The following describes two proteins that form a bound complex.

Sequence of chain B:
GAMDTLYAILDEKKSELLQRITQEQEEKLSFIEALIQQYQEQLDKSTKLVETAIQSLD

Residue-level contacts at the interface:
Residue I21 in chain B contacts residue S15 in chain A (closest heavy-atom distance 3.9 Å).
Residue L18 in chain B is in contact with residue A8 in chain A (closest heavy-atom distance 3.2 Å).
Residue L18 in chain B contacts residue D11 in chain A (closest heavy-atom distance 3.5 Å).
Residue L18 in chain B interacts with residue E12 in chain A (closest heavy-atom distance 3.4 Å).
Residue E33 in chain B contacts residue Q25 in chain A (closest heavy-atom distance 2.4 Å).
Residue T22 in chain B is in contact with residue L18 in chain A (closest heavy-atom distance 3.9 Å).
Residue Q25 in chain B interacts with residue S15 in chain A (closest heavy-atom distance 2.5 Å).
Residue L18 in chain B interacts with residue S15 in chain A (closest heavy-atom distance 4.1 Å).
Residue L29 in chain B contacts residue I21 in chain A (closest heavy-atom distance 3.6 Å).
Residue Q19 in chain B is in contact with residue D11 in chain A (closest heavy-atom distance 2.4 Å).
Residue L43 in chain B interacts with residue I36 in chain A (closest heavy-atom distance 3.8 Å).
Residue K28 in chain B interacts with residue T22 in chain A (closest heavy-atom distance 4.2 Å).
Residue V50 in chain B interacts with residue L43 in chain A (closest heavy-atom distance 3.7 Å).
Residue K14 in chain B contacts residue E12 in chain A (closest heavy-atom distance 4.9 Å).
Residue Q25 in chain B interacts with residue L18 in chain A (closest heavy-atom distance 3.6 Å).
Residue Q40 in chain B is in contact with residue K28 in chain A (closest heavy-atom distance 4.4 Å).
Residue E26 in chain B interacts with residue K14 in chain A (closest heavy-atom distance 2.7 Å).
Residue Q40 in chain B contacts residue I32 in chain A (closest heavy-atom distance 4.0 Å).
Residue K28 in chain B contacts residue E26 in chain A (closest heavy-atom distance 2.7 Å).
Residue L29 in chain B is in contact with residue Q25 in chain A (closest heavy-atom distance 4.0 Å).
Residue Y39 in chain B is in contact with residue E33 in chain A (closest heavy-atom distance 3.3 Å).
Residue I36 in chain B is in contact with residue Q25 in chain A (closest heavy-atom distance 3.4 Å).
Residue I32 in chain B contacts residue L29 in chain A (closest heavy-atom distance 4.2 Å).
Residue T22 in chain B interacts with residue K14 in chain A (closest heavy-atom distance 3.5 Å).
Residue T22 in chain B contacts residue S15 in chain A (closest heavy-atom distance 4.0 Å).
Residue L29 in chain B is in contact with residue L18 in chain A (closest heavy-atom distance 4.2 Å).
Residue S15 in chain B is in contact with residue A8 in chain A (closest heavy-atom distance 4.4 Å).
Residue Y39 in chain B interacts with residue I32 in chain A (closest heavy-atom distance 3.9 Å).
Residue L43 in chain B interacts with residue Y39 in chain A (closest heavy-atom distance 3.6 Å).
Residue S46 in chain B interacts with residue Y39 in chain A (closest heavy-atom distance 3.6 Å).
Residue L43 in chain B interacts with residue L35 in chain A (closest heavy-atom distance 4.5 Å).
Residue Q25 in chain B interacts with residue T22 in chain A (closest heavy-atom distance 4.4 Å).
Residue I32 in chain B contacts residue T22 in chain A (closest heavy-atom distance 4.1 Å).
Residue Y39 in chain B interacts with residue L29 in chain A (closest heavy-atom distance 3.5 Å).
Residue L35 in chain B contacts residue L29 in chain A (closest heavy-atom distance 4.1 Å).
Residue L29 in chain B contacts residue T22 in chain A (closest heavy-atom distance 3.6 Å).
Residue Q25 in chain B contacts residue Q19 in chain A (closest heavy-atom distance 3.5 Å).
Residue I36 in chain B contacts residue K28 in chain A (closest heavy-atom distance 4.0 Å).
Residue V50 in chain B contacts residue Y39 in chain A (closest heavy-atom distance 3.4 Å).
Residue Y39 in chain B contacts residue I36 in chain A (closest heavy-atom distance 3.8 Å).
Residue I36 in chain B is in contact with residue I32 in chain A (closest heavy-atom distance 3.7 Å).
Residue T47 in chain B contacts residue Y39 in chain A (closest heavy-atom distance 3.7 Å).
Residue I32 in chain B is in contact with residue E26 in chain A (closest heavy-atom distance 3.8 Å).
Residue Q25 in chain B is in contact with residue E16 in chain A (closest heavy-atom distance 4.9 Å).
Residue E26 in chain B contacts residue L18 in chain A (closest heavy-atom distance 3.8 Å).
Residue D11 in chain B interacts with residue T5 in chain A (closest heavy-atom distance 4.8 Å).
Residue T22 in chain B contacts residue D11 in chain A (closest heavy-atom distance 3.9 Å).
Residue S46 in chain B contacts residue L43 in chain A (closest heavy-atom distance 4.7 Å).
Residue I32 in chain B is in contact with residue Q25 in chain A (closest heavy-atom distance 3.9 Å).
Residue I36 in chain B contacts residue L29 in chain A (closest heavy-atom distance 3.9 Å).

Sequence of chain A:
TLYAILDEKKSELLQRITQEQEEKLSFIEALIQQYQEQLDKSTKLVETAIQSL